Sequence of protein 2:
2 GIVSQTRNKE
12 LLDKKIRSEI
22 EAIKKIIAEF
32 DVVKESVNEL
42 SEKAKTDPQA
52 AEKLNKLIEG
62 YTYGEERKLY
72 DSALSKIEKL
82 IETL

Sequence of protein 1:
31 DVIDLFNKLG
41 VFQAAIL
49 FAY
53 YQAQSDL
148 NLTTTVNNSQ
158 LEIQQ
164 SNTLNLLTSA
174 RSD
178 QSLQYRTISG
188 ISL

This data describes a binding interaction between two proteins.

Interface contacts:
Residue L58 in protein 2 is in contact with residue I188 in protein 1 (closest heavy-atom distance 3.5 Å).
Residue K10 in protein 2 interacts with residue E159 in protein 1 (closest heavy-atom distance 3.2 Å).
Residue E20 in protein 2 interacts with residue R174 in protein 1 (closest heavy-atom distance 2.7 Å).
Residue D14 in protein 2 contacts residue S57 in protein 1 (closest heavy-atom distance 3.1 Å).
Residue I24 in protein 2 is in contact with residue I46 in protein 1 (closest heavy-atom distance 3.5 Å).
Residue I21 in protein 2 is in contact with residue L170 in protein 1 (closest heavy-atom distance 3.4 Å).
Residue I27 in protein 2 is in contact with residue Q181 in protein 1 (closest heavy-atom distance 3.2 Å).
Residue A74 in protein 2 is in contact with residue A173 in protein 1 (closest heavy-atom distance 3.7 Å).
Residue E20 in protein 2 is in contact with residue L170 in protein 1 (closest heavy-atom distance 3.5 Å).
Residue L85 in protein 2 contacts residue Q56 in protein 1 (closest heavy-atom distance 3.7 Å).
Residue L55 in protein 2 contacts residue V32 in protein 1 (closest heavy-atom distance 3.8 Å).
Residue Y62 in protein 2 is in contact with residue K38 in protein 1 (closest heavy-atom distance 3.6 Å).
Residue S42 in protein 2 interacts with residue V32 in protein 1 (closest heavy-atom distance 2.9 Å).
Residue I78 in protein 2 interacts with residue I46 in protein 1 (closest heavy-atom distance 3.5 Å).
Residue N39 in protein 2 interacts with residue D31 in protein 1 (closest heavy-atom distance 3.7 Å).
Residue V34 in protein 2 interacts with residue T184 in protein 1 (closest heavy-atom distance 3.5 Å).
Residue Y62 in protein 2 is in contact with residue T184 in protein 1 (closest heavy-atom distance 2.4 Å).
Residue Y62 in protein 2 interacts with residue L180 in protein 1 (closest heavy-atom distance 3.1 Å).
Residue K77 in protein 2 interacts with residue S172 in protein 1 (closest heavy-atom distance 2.6 Å).
Residue V38 in protein 2 is in contact with residue V32 in protein 1 (closest heavy-atom distance 3.6 Å).
Residue I28 in protein 2 interacts with residue F42 in protein 1 (closest heavy-atom distance 3.6 Å).
Residue L81 in protein 2 interacts with residue L169 in protein 1 (closest heavy-atom distance 3.4 Å).
Residue I24 in protein 2 interacts with residue L170 in protein 1 (closest heavy-atom distance 3.8 Å).
Residue D14 in protein 2 interacts with residue Y53 in protein 1 (closest heavy-atom distance 3.1 Å).
Residue K77 in protein 2 contacts residue D176 in protein 1 (closest heavy-atom distance 2.6 Å).
Residue K80 in protein 2 contacts residue L169 in protein 1 (closest heavy-atom distance 3.8 Å).
Residue L75 in protein 2 contacts residue A45 in protein 1 (closest heavy-atom distance 3.7 Å).
Residue I17 in protein 2 interacts with residue L167 in protein 1 (closest heavy-atom distance 3.7 Å).
Residue V38 in protein 2 interacts with residue D31 in protein 1 (closest heavy-atom distance 3.2 Å).
Residue Y62 in protein 2 is in contact with residue I33 in protein 1 (closest heavy-atom distance 3.8 Å).
Residue R18 in protein 2 interacts with residue Q54 in protein 1 (closest heavy-atom distance 2.6 Å).
Residue I24 in protein 2 is in contact with residue F42 in protein 1 (closest heavy-atom distance 3.7 Å).
Residue Y62 in protein 2 interacts with residue L35 in protein 1 (closest heavy-atom distance 3.7 Å).
Residue Y71 in protein 2 contacts residue F42 in protein 1 (closest heavy-atom distance 3.8 Å).
Residue I24 in protein 2 interacts with residue R174 in protein 1 (closest heavy-atom distance 3.6 Å).
Residue F31 in protein 2 interacts with residue L180 in protein 1 (closest heavy-atom distance 3.5 Å).
Residue E30 in protein 2 contacts residue Q181 in protein 1 (closest heavy-atom distance 3.1 Å).
Residue I82 in protein 2 interacts with residue A45 in protein 1 (closest heavy-atom distance 3.4 Å).
Residue S73 in protein 2 interacts with residue D176 in protein 1 (closest heavy-atom distance 2.9 Å).
Residue K54 in protein 2 interacts with residue I188 in protein 1 (closest heavy-atom distance 3.8 Å).
Residue E20 in protein 2 interacts with residue T171 in protein 1 (closest heavy-atom distance 3.1 Å).
Residue I17 in protein 2 is in contact with residue Y53 in protein 1 (closest heavy-atom distance 3.6 Å).
Residue E66 in protein 2 interacts with residue R183 in protein 1 (closest heavy-atom distance 3.1 Å).
Residue L13 in protein 2 contacts residue I160 in protein 1 (closest heavy-atom distance 3.7 Å).
Residue I21 in protein 2 is in contact with residue F49 in protein 1 (closest heavy-atom distance 3.4 Å).
Residue Q6 in protein 2 interacts with residue Q157 in protein 1 (closest heavy-atom distance 2.9 Å).
Residue A74 in protein 2 is in contact with residue D176 in protein 1 (closest heavy-atom distance 3.5 Å).
Residue E67 in protein 2 interacts with residue R183 in protein 1 (closest heavy-atom distance 3.0 Å).
Residue Y71 in protein 2 interacts with residue K38 in protein 1 (closest heavy-atom distance 2.6 Å).
Residue Q6 in protein 2 interacts with residue V153 in protein 1 (closest heavy-atom distance 2.8 Å).
Residue I17 in protein 2 interacts with residue L170 in protein 1 (closest heavy-atom distance 3.7 Å).
Residue Q6 in protein 2 is in contact with residue S156 in protein 1 (closest heavy-atom distance 3.4 Å).
Residue K16 in protein 2 interacts with residue L167 in protein 1 (closest heavy-atom distance 3.5 Å).
Residue K10 in protein 2 interacts with residue I160 in protein 1 (closest heavy-atom distance 3.5 Å).
Residue K10 in protein 2 interacts with residue S156 in protein 1 (closest heavy-atom distance 3.2 Å).
Residue E67 in protein 2 is in contact with residue L180 in protein 1 (closest heavy-atom distance 3.7 Å).
Residue L81 in protein 2 is in contact with residue F49 in protein 1 (closest heavy-atom distance 3.6 Å).
Residue Q6 in protein 2 contacts residue I160 in protein 1 (closest heavy-atom distance 3.8 Å).
Residue I78 in protein 2 interacts with residue A45 in protein 1 (closest heavy-atom distance 3.3 Å).
Residue F31 in protein 2 contacts residue Q181 in protein 1 (closest heavy-atom distance 3.3 Å).